This data describes a binding interaction between two proteins.

Sequence of chain B:
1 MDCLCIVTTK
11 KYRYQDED

Sequence of chain A:
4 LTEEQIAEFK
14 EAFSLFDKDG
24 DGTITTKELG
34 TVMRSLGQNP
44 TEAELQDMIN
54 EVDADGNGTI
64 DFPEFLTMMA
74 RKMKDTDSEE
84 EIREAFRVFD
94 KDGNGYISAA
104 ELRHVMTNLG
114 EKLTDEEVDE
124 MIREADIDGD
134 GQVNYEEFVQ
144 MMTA

Interface contacts:
Residue G33 in chain A interacts with residue M1 in chain B (closest heavy-atom distance 4.0 Å).
Residue K75 in chain A is in contact with residue V7 in chain B (closest heavy-atom distance 3.9 Å).
Residue M124 in chain A interacts with residue Y12 in chain B (closest heavy-atom distance 3.1 Å).
Residue I63 in chain A interacts with residue C3 in chain B (closest heavy-atom distance 3.7 Å).
Residue A88 in chain A interacts with residue T8 in chain B (closest heavy-atom distance 3.7 Å).
Residue E114 in chain A interacts with residue T9 in chain B (closest heavy-atom distance 3.8 Å).
Residue F141 in chain A interacts with residue Y12 in chain B (closest heavy-atom distance 3.0 Å).
Residue E127 in chain A contacts residue D16 in chain B (closest heavy-atom distance 4.2 Å).
Residue V55 in chain A is in contact with residue L4 in chain B (closest heavy-atom distance 3.9 Å).
Residue F19 in chain A interacts with residue I6 in chain B (closest heavy-atom distance 3.3 Å).
Residue E87 in chain A interacts with residue L4 in chain B (closest heavy-atom distance 3.3 Å).
Residue M145 in chain A interacts with residue T8 in chain B (closest heavy-atom distance 3.6 Å).
Residue F19 in chain A interacts with residue D2 in chain B (closest heavy-atom distance 3.9 Å).
Residue M144 in chain A is in contact with residue Y12 in chain B (closest heavy-atom distance 3.1 Å).
Residue T79 in chain A interacts with residue K11 in chain B (closest heavy-atom distance 3.8 Å).
Residue E123 in chain A contacts residue D18 in chain B (closest heavy-atom distance 3.9 Å).
Residue F92 in chain A is in contact with residue T9 in chain B (closest heavy-atom distance 3.2 Å).
Residue E127 in chain A contacts residue R13 in chain B (closest heavy-atom distance 4.5 Å).
Residue L116 in chain A is in contact with residue R13 in chain B (closest heavy-atom distance 3.6 Å).
Residue L112 in chain A interacts with residue C5 in chain B (closest heavy-atom distance 3.8 Å).
Residue L32 in chain A is in contact with residue M1 in chain B (closest heavy-atom distance 3.3 Å).
Residue R126 in chain A contacts residue E17 in chain B (closest heavy-atom distance 3.7 Å).
Residue M71 in chain A is in contact with residue L4 in chain B (closest heavy-atom distance 3.7 Å).
Residue E127 in chain A is in contact with residue E17 in chain B (closest heavy-atom distance 3.3 Å).
Residue F68 in chain A contacts residue C3 in chain B (closest heavy-atom distance 3.8 Å).
Residue V55 in chain A interacts with residue C3 in chain B (closest heavy-atom distance 3.7 Å).
Residue V136 in chain A is in contact with residue Y12 in chain B (closest heavy-atom distance 3.4 Å).
Residue L112 in chain A is in contact with residue T9 in chain B (closest heavy-atom distance 4.4 Å).
Residue E123 in chain A contacts residue E17 in chain B (closest heavy-atom distance 3.4 Å).
Residue A15 in chain A interacts with residue I6 in chain B (closest heavy-atom distance 4.2 Å).
Residue E120 in chain A interacts with residue D18 in chain B (closest heavy-atom distance 4.1 Å).
Residue M72 in chain A contacts residue V7 in chain B (closest heavy-atom distance 4.0 Å).
Residue V91 in chain A contacts residue C5 in chain B (closest heavy-atom distance 4.2 Å).
Residue M144 in chain A contacts residue Q15 in chain B (closest heavy-atom distance 3.1 Å).
Residue V35 in chain A contacts residue D2 in chain B (closest heavy-atom distance 3.5 Å).
Residue M145 in chain A contacts residue K11 in chain B (closest heavy-atom distance 3.7 Å).
Residue L116 in chain A is in contact with residue D18 in chain B (closest heavy-atom distance 3.6 Å).
Residue E127 in chain A interacts with residue Q15 in chain B (closest heavy-atom distance 3.9 Å).
Residue L48 in chain A is in contact with residue M1 in chain B (closest heavy-atom distance 3.5 Å).
Residue K75 in chain A is in contact with residue T8 in chain B (closest heavy-atom distance 3.4 Å).
Residue Q8 in chain A interacts with residue K10 in chain B (closest heavy-atom distance 3.9 Å).
Residue M36 in chain A interacts with residue D2 in chain B (closest heavy-atom distance 4.0 Å).
Residue M71 in chain A interacts with residue C3 in chain B (closest heavy-atom distance 3.5 Å).
Residue A128 in chain A interacts with residue Y12 in chain B (closest heavy-atom distance 3.6 Å).
Residue E127 in chain A contacts residue D18 in chain B (closest heavy-atom distance 3.6 Å).
Residue F92 in chain A is in contact with residue Y12 in chain B (closest heavy-atom distance 3.9 Å).
Residue E114 in chain A contacts residue R13 in chain B (closest heavy-atom distance 2.6 Å).
Residue A147 in chain A is in contact with residue Q15 in chain B (closest heavy-atom distance 3.0 Å).
Residue L32 in chain A contacts residue D2 in chain B (closest heavy-atom distance 3.1 Å).
Residue M36 in chain A interacts with residue M1 in chain B (closest heavy-atom distance 3.4 Å).
Residue G113 in chain A contacts residue I6 in chain B (closest heavy-atom distance 4.2 Å).
Residue M124 in chain A interacts with residue R13 in chain B (closest heavy-atom distance 3.6 Å).
Residue K115 in chain A is in contact with residue R13 in chain B (closest heavy-atom distance 3.9 Å).
Residue L112 in chain A contacts residue D2 in chain B (closest heavy-atom distance 4.2 Å).
Residue K75 in chain A contacts residue L4 in chain B (closest heavy-atom distance 3.6 Å).
Residue E11 in chain A is in contact with residue K10 in chain B (closest heavy-atom distance 2.8 Å).
Residue E54 in chain A is in contact with residue L4 in chain B (closest heavy-atom distance 3.9 Å).
Residue L112 in chain A is in contact with residue I6 in chain B (closest heavy-atom distance 4.3 Å).
Residue E114 in chain A interacts with residue K10 in chain B (closest heavy-atom distance 2.7 Å).
Residue M51 in chain A is in contact with residue M1 in chain B (closest heavy-atom distance 3.6 Å).